This data describes a binding interaction between two proteins.

Residue-level contacts at the interface:
Residue E45 in protein 1 contacts residue R123 in protein 2 (closest heavy-atom distance 4.4 Å).
Residue E53 in protein 1 is in contact with residue S120 in protein 2 (closest heavy-atom distance 3.4 Å).
Residue Y59 in protein 1 contacts residue A119 in protein 2 (closest heavy-atom distance 4.5 Å).
Residue G56 in protein 1 contacts residue A114 in protein 2 (closest heavy-atom distance 4.2 Å).
Residue Y36 in protein 1 contacts residue V117 in protein 2 (closest heavy-atom distance 4.9 Å).
Residue E53 in protein 1 contacts residue A121 in protein 2 (closest heavy-atom distance 4.6 Å).
Residue R58 in protein 1 is in contact with residue Y118 in protein 2 (closest heavy-atom distance 2.4 Å).
Residue G56 in protein 1 is in contact with residue E115 in protein 2 (closest heavy-atom distance 3.8 Å).
Residue Y59 in protein 1 contacts residue Y118 in protein 2 (closest heavy-atom distance 3.1 Å).
Residue L44 in protein 1 is in contact with residue V117 in protein 2 (closest heavy-atom distance 4.3 Å).
Residue T55 in protein 1 is in contact with residue E115 in protein 2 (closest heavy-atom distance 4.6 Å).
Residue G57 in protein 1 interacts with residue E115 in protein 2 (closest heavy-atom distance 4.1 Å).
Residue T55 in protein 1 contacts residue L111 in protein 2 (closest heavy-atom distance 4.5 Å).
Residue G57 in protein 1 interacts with residue V117 in protein 2 (closest heavy-atom distance 4.3 Å).
Residue G57 in protein 1 interacts with residue Y118 in protein 2 (closest heavy-atom distance 2.9 Å).
Residue G56 in protein 1 contacts residue Y118 in protein 2 (closest heavy-atom distance 3.9 Å).
Residue A54 in protein 1 contacts residue Y118 in protein 2 (closest heavy-atom distance 3.3 Å).
Residue G56 in protein 1 interacts with residue L111 in protein 2 (closest heavy-atom distance 4.4 Å).
Residue T55 in protein 1 interacts with residue Y118 in protein 2 (closest heavy-atom distance 3.2 Å).
Residue Y59 in protein 1 is in contact with residue V117 in protein 2 (closest heavy-atom distance 3.9 Å).
Residue G57 in protein 1 is in contact with residue A114 in protein 2 (closest heavy-atom distance 4.4 Å).
Residue E53 in protein 1 interacts with residue A119 in protein 2 (closest heavy-atom distance 2.9 Å).
Residue E53 in protein 1 interacts with residue Y118 in protein 2 (closest heavy-atom distance 3.2 Å).

Sequence of protein 1:
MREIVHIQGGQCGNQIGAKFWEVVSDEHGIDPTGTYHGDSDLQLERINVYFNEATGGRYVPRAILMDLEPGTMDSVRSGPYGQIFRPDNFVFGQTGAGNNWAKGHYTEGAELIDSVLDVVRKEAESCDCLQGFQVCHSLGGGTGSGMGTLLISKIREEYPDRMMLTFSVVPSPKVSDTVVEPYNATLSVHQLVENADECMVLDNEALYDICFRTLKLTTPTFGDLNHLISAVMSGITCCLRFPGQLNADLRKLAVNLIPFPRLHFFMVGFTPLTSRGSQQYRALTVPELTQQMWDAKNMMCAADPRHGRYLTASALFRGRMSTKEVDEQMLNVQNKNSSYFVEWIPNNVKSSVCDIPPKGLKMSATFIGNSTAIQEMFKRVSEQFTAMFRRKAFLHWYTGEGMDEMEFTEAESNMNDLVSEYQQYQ

Sequence of protein 2:
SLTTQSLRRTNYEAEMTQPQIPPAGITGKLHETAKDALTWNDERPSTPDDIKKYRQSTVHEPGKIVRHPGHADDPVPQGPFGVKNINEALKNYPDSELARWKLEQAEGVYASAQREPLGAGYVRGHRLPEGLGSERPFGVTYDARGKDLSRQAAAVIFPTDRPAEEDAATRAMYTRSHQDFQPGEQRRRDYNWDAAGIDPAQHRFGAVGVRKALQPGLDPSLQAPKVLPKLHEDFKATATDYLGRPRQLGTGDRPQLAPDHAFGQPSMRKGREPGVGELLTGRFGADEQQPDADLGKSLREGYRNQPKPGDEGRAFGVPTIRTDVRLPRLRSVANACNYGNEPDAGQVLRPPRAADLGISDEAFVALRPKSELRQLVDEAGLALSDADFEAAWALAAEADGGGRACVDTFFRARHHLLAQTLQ